Sequence of chain B:
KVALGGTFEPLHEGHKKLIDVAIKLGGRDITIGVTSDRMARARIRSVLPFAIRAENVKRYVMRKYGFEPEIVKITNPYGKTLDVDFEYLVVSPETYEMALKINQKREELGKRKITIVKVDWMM

Contacts between the two chains:
Residue K18 in chain A interacts with residue T116 in chain B (closest heavy-atom distance 3.1 Å).
Residue Y89 in chain A is in contact with residue K18 in chain B (closest heavy-atom distance 3.0 Å).
Residue V22 in chain A is in contact with residue Y89 in chain B (closest heavy-atom distance 3.6 Å).
Residue I141 in chain A is in contact with residue I24 in chain B (closest heavy-atom distance 3.4 Å).
Residue T134 in chain A is in contact with residue F87 in chain B (closest heavy-atom distance 2.6 Å).
Residue E88 in chain A interacts with residue K18 in chain B (closest heavy-atom distance 3.0 Å).
Residue I141 in chain A interacts with residue G28 in chain B (closest heavy-atom distance 3.0 Å).
Residue I141 in chain A contacts residue G27 in chain B (closest heavy-atom distance 3.8 Å).
Residue V118 in chain A contacts residue V118 in chain B (closest heavy-atom distance 3.5 Å).
Residue M123 in chain A interacts with residue T116 in chain B (closest heavy-atom distance 3.9 Å).
Residue S133 in chain A interacts with residue K114 in chain B (closest heavy-atom distance 3.1 Å).
Residue V118 in chain A is in contact with residue K119 in chain B (closest heavy-atom distance 3.4 Å).
Residue T116 in chain A is in contact with residue K18 in chain B (closest heavy-atom distance 3.9 Å).
Residue R135 in chain A interacts with residue E88 in chain B (closest heavy-atom distance 3.5 Å).
Residue R135 in chain A is in contact with residue R113 in chain B (closest heavy-atom distance 3.2 Å).
Residue K119 in chain A contacts residue K119 in chain B (closest heavy-atom distance 2.8 Å).
Residue K119 in chain A interacts with residue Y97 in chain B (closest heavy-atom distance 2.8 Å).
Residue R138 in chain A is in contact with residue Y89 in chain B (closest heavy-atom distance 3.3 Å).
Residue V120 in chain A contacts residue T116 in chain B (closest heavy-atom distance 3.7 Å).
Residue D121 in chain A interacts with residue Y97 in chain B (closest heavy-atom distance 2.5 Å).
Residue L26 in chain A interacts with residue K25 in chain B (closest heavy-atom distance 3.8 Å).
Residue T134 in chain A interacts with residue I115 in chain B (closest heavy-atom distance 3.7 Å).
Residue K119 in chain A is in contact with residue I117 in chain B (closest heavy-atom distance 3.6 Å).
Residue D21 in chain A is in contact with residue Y89 in chain B (closest heavy-atom distance 2.7 Å).
Residue Y97 in chain A contacts residue D121 in chain B (closest heavy-atom distance 2.5 Å).
Residue K2 in chain A is in contact with residue K25 in chain B (closest heavy-atom distance 3.0 Å).
Residue T134 in chain A is in contact with residue R113 in chain B (closest heavy-atom distance 3.5 Å).
Residue D121 in chain A interacts with residue T116 in chain B (closest heavy-atom distance 3.8 Å).
Residue I136 in chain A contacts residue T116 in chain B (closest heavy-atom distance 3.7 Å).
Residue I115 in chain A interacts with residue M123 in chain B (closest heavy-atom distance 3.9 Å).
Residue K137 in chain A is in contact with residue E88 in chain B (closest heavy-atom distance 2.9 Å).
Residue I136 in chain A interacts with residue Y89 in chain B (closest heavy-atom distance 3.6 Å).
Residue S132 in chain A is in contact with residue K114 in chain B (closest heavy-atom distance 2.9 Å).
Residue T134 in chain A interacts with residue D86 in chain B (closest heavy-atom distance 3.8 Å).
Residue L101 in chain A contacts residue D121 in chain B (closest heavy-atom distance 3.9 Å).
Residue I141 in chain A contacts residue K25 in chain B (closest heavy-atom distance 3.1 Å).
Residue I117 in chain A interacts with residue V120 in chain B (closest heavy-atom distance 3.7 Å).
Residue Y89 in chain A contacts residue V22 in chain B (closest heavy-atom distance 3.7 Å).
Residue I141 in chain A interacts with residue L26 in chain B (closest heavy-atom distance 3.7 Å).
Residue S132 in chain A interacts with residue R113 in chain B (closest heavy-atom distance 3.5 Å).
Residue K25 in chain A interacts with residue K25 in chain B (closest heavy-atom distance 3.6 Å).
Residue T116 in chain A is in contact with residue V120 in chain B (closest heavy-atom distance 3.8 Å).
Residue K119 in chain A interacts with residue V118 in chain B (closest heavy-atom distance 3.4 Å).
Residue K25 in chain A interacts with residue L26 in chain B (closest heavy-atom distance 3.6 Å).
Residue I117 in chain A contacts residue D121 in chain B (closest heavy-atom distance 2.9 Å).
Residue Y89 in chain A interacts with residue D21 in chain B (closest heavy-atom distance 2.6 Å).
Residue I117 in chain A interacts with residue K119 in chain B (closest heavy-atom distance 3.5 Å).
Residue L26 in chain A contacts residue V22 in chain B (closest heavy-atom distance 3.9 Å).
Residue Y97 in chain A contacts residue K119 in chain B (closest heavy-atom distance 3.0 Å).
Residue I136 in chain A interacts with residue E88 in chain B (closest heavy-atom distance 3.7 Å).
Residue T134 in chain A interacts with residue K114 in chain B (closest heavy-atom distance 2.9 Å).
Residue M123 in chain A interacts with residue K114 in chain B (closest heavy-atom distance 3.6 Å).
Residue T134 in chain A contacts residue E88 in chain B (closest heavy-atom distance 3.9 Å).
Residue T116 in chain A interacts with residue M123 in chain B (closest heavy-atom distance 3.9 Å).
Residue K18 in chain A interacts with residue Y89 in chain B (closest heavy-atom distance 3.9 Å).
Residue T134 in chain A contacts residue R107 in chain B (closest heavy-atom distance 3.5 Å).
Residue K114 in chain A is in contact with residue M123 in chain B (closest heavy-atom distance 3.7 Å).
Residue S133 in chain A interacts with residue R113 in chain B (closest heavy-atom distance 3.5 Å).
Residue D121 in chain A contacts residue I117 in chain B (closest heavy-atom distance 2.9 Å).
Residue V120 in chain A contacts residue I117 in chain B (closest heavy-atom distance 3.6 Å).

This data describes a binding interaction between two proteins.

Sequence of chain A:
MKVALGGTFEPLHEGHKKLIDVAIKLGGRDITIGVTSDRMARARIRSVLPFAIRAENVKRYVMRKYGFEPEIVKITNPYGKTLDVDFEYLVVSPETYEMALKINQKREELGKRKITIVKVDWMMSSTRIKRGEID